Sequence of the first protein:
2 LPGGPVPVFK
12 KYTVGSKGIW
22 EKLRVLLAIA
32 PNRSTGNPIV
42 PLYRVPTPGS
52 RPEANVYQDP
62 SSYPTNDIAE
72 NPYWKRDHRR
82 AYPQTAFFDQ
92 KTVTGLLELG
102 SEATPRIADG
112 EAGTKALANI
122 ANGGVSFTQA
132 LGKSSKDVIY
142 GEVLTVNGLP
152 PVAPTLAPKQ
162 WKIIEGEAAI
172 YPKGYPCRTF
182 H

Sequence of the second protein:
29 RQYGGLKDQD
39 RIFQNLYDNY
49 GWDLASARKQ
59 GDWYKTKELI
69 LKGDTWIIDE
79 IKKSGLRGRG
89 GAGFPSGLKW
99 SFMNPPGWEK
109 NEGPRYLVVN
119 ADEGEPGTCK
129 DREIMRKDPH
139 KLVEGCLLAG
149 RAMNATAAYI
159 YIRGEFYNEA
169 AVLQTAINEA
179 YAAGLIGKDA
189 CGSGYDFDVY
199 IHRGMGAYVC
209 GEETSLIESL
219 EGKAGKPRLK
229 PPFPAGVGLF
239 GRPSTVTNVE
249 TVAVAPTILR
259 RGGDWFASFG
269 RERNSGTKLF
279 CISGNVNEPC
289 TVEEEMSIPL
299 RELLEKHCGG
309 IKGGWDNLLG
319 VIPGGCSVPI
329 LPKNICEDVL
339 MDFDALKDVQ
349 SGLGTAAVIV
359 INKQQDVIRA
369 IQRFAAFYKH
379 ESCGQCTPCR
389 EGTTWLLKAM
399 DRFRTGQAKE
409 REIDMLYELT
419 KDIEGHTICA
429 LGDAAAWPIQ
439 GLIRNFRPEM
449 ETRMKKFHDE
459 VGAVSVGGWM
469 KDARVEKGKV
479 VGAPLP

Interface contacts:
Residue D412 in the second protein contacts residue A70 in the first protein (closest heavy-atom distance 3.9 Å).
Residue D412 in the second protein interacts with residue E71 in the first protein (closest heavy-atom distance 4.7 Å).
Residue R409 in the second protein is in contact with residue A70 in the first protein (closest heavy-atom distance 3.4 Å).
Residue V464 in the second protein contacts residue I69 in the first protein (closest heavy-atom distance 4.8 Å).
Residue E416 in the second protein is in contact with residue E71 in the first protein (closest heavy-atom distance 4.9 Å).
Residue R409 in the second protein contacts residue D68 in the first protein (closest heavy-atom distance 3.4 Å).
Residue R409 in the second protein is in contact with residue I69 in the first protein (closest heavy-atom distance 4.9 Å).
Residue M413 in the second protein is in contact with residue A70 in the first protein (closest heavy-atom distance 3.5 Å).
Residue E416 in the second protein is in contact with residue A70 in the first protein (closest heavy-atom distance 3.3 Å).
Residue M413 in the second protein interacts with residue I69 in the first protein (closest heavy-atom distance 3.6 Å).
Residue R409 in the second protein interacts with residue Y64 in the first protein (closest heavy-atom distance 4.2 Å).

The following describes two proteins that form a bound complex.